Sequence of the first protein:
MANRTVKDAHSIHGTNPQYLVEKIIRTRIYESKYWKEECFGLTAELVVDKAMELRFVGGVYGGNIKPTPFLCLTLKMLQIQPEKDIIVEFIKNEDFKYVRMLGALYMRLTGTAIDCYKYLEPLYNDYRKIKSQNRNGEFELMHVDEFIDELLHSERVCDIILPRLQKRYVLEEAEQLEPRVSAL

Residue-level contacts at the interface:
Residue S11 in the first protein is in contact with residue H37 in the second protein (closest heavy-atom distance 4.7 Å).
Residue S11 in the first protein contacts residue E38 in the second protein (closest heavy-atom distance 3.8 Å).
Residue A9 in the first protein is in contact with residue E38 in the second protein (closest heavy-atom distance 4.8 Å).
Residue H10 in the first protein contacts residue E38 in the second protein (closest heavy-atom distance 4.0 Å).

Sequence of the second protein:
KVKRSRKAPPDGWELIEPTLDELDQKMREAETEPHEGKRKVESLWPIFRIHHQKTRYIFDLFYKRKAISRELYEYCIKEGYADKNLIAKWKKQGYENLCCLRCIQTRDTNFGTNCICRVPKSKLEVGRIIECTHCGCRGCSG

The following describes two proteins that form a bound complex.